These two protein chains interact to form a complex.

Sequence of chain A:
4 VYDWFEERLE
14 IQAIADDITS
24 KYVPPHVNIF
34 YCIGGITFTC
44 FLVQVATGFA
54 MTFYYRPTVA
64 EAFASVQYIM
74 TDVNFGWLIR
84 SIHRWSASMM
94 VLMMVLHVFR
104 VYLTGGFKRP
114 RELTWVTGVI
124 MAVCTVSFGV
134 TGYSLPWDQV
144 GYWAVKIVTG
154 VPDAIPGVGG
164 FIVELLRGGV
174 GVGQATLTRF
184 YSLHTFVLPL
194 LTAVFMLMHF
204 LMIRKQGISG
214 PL

Sequence of chain B:
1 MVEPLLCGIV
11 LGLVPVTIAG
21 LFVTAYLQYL

Interface contacts:
Residue R87 in chain A is in contact with residue E3 in chain B (closest heavy-atom distance 4.9 Å).
Residue F33 in chain A contacts residue T17 in chain B (closest heavy-atom distance 4.1 Å).
Residue N31 in chain A contacts residue L21 in chain B (closest heavy-atom distance 4.5 Å).
Residue L106 in chain A is in contact with residue A25 in chain B (closest heavy-atom distance 4.8 Å).
Residue L95 in chain A contacts residue V10 in chain B (closest heavy-atom distance 4.0 Å).
Residue L95 in chain A contacts residue V14 in chain B (closest heavy-atom distance 4.4 Å).
Residue N31 in chain A is in contact with residue Q28 in chain B (closest heavy-atom distance 4.8 Å).
Residue F33 in chain A interacts with residue L21 in chain B (closest heavy-atom distance 3.3 Å).
Residue S91 in chain A contacts residue L6 in chain B (closest heavy-atom distance 3.6 Å).
Residue L215 in chain A interacts with residue A25 in chain B (closest heavy-atom distance 4.3 Å).
Residue M96 in chain A is in contact with residue L13 in chain B (closest heavy-atom distance 4.3 Å).
Residue N31 in chain A is in contact with residue T24 in chain B (closest heavy-atom distance 3.1 Å).
Residue L99 in chain A interacts with residue V14 in chain B (closest heavy-atom distance 4.1 Å).
Residue W88 in chain A contacts residue L5 in chain B (closest heavy-atom distance 4.1 Å).
Residue L99 in chain A interacts with residue T17 in chain B (closest heavy-atom distance 3.6 Å).
Residue L215 in chain A is in contact with residue Y29 in chain B (closest heavy-atom distance 3.8 Å).
Residue L95 in chain A is in contact with residue I9 in chain B (closest heavy-atom distance 4.2 Å).
Residue L95 in chain A contacts residue L13 in chain B (closest heavy-atom distance 4.0 Å).
Residue L106 in chain A is in contact with residue F22 in chain B (closest heavy-atom distance 3.9 Å).
Residue F102 in chain A interacts with residue L21 in chain B (closest heavy-atom distance 3.6 Å).
Residue L106 in chain A interacts with residue I18 in chain B (closest heavy-atom distance 4.4 Å).
Residue L106 in chain A interacts with residue L21 in chain B (closest heavy-atom distance 3.9 Å).
Residue F102 in chain A interacts with residue I18 in chain B (closest heavy-atom distance 3.5 Å).
Residue M92 in chain A contacts residue L6 in chain B (closest heavy-atom distance 3.7 Å).
Residue F33 in chain A interacts with residue G20 in chain B (closest heavy-atom distance 3.8 Å).
Residue F102 in chain A contacts residue V14 in chain B (closest heavy-atom distance 3.5 Å).
Residue I36 in chain A is in contact with residue T17 in chain B (closest heavy-atom distance 4.5 Å).
Residue F102 in chain A is in contact with residue T17 in chain B (closest heavy-atom distance 4.9 Å).
Residue W88 in chain A contacts residue I9 in chain B (closest heavy-atom distance 4.3 Å).
Residue R103 in chain A contacts residue L21 in chain B (closest heavy-atom distance 3.3 Å).
Residue P214 in chain A is in contact with residue Q28 in chain B (closest heavy-atom distance 4.0 Å).
Residue H29 in chain A is in contact with residue Q28 in chain B (closest heavy-atom distance 3.5 Å).
Residue F33 in chain A interacts with residue T24 in chain B (closest heavy-atom distance 4.0 Å).
Residue M92 in chain A contacts residue I9 in chain B (closest heavy-atom distance 4.8 Å).
Residue W88 in chain A is in contact with residue L6 in chain B (closest heavy-atom distance 3.9 Å).
Residue L215 in chain A contacts residue Q28 in chain B (closest heavy-atom distance 2.9 Å).
Residue L99 in chain A is in contact with residue L13 in chain B (closest heavy-atom distance 4.2 Å).
Residue V143 in chain A contacts residue M1 in chain B (closest heavy-atom distance 4.3 Å).